These two protein chains interact to form a complex.

Sequence of chain A:
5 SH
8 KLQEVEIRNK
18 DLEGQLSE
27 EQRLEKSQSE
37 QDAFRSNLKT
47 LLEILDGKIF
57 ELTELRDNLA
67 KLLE

Sequence of chain B:
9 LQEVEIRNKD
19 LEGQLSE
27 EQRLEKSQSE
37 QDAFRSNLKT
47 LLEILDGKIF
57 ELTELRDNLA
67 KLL

Residue-level contacts at the interface:
Residue R62 in chain A interacts with residue I55 in chain B (closest heavy-atom distance 3.7 Å).
Residue L44 in chain A interacts with residue L69 in chain B (closest heavy-atom distance 3.6 Å).
Residue L58 in chain A contacts residue I55 in chain B (closest heavy-atom distance 3.6 Å).
Residue I55 in chain A contacts residue I55 in chain B (closest heavy-atom distance 4.2 Å).
Residue L69 in chain A interacts with residue R41 in chain B (closest heavy-atom distance 2.6 Å).
Residue L65 in chain A interacts with residue L47 in chain B (closest heavy-atom distance 4.8 Å).
Residue L48 in chain A is in contact with residue L65 in chain B (closest heavy-atom distance 3.9 Å).
Residue I55 in chain A contacts residue T59 in chain B (closest heavy-atom distance 3.4 Å).
Residue L69 in chain A contacts residue L48 in chain B (closest heavy-atom distance 3.7 Å).
Residue T59 in chain A contacts residue I55 in chain B (closest heavy-atom distance 3.5 Å).
Residue D52 in chain A contacts residue R62 in chain B (closest heavy-atom distance 2.8 Å).
Residue E70 in chain A is in contact with residue L48 in chain B (closest heavy-atom distance 4.8 Å).
Residue L51 in chain A is in contact with residue L61 in chain B (closest heavy-atom distance 3.6 Å).
Residue E70 in chain A contacts residue R41 in chain B (closest heavy-atom distance 4.8 Å).
Residue L58 in chain A contacts residue L58 in chain B (closest heavy-atom distance 3.7 Å).
Residue I55 in chain A is in contact with residue L58 in chain B (closest heavy-atom distance 3.5 Å).
Residue L69 in chain A interacts with residue K45 in chain B (closest heavy-atom distance 3.7 Å).
Residue L44 in chain A interacts with residue L65 in chain B (closest heavy-atom distance 3.7 Å).
Residue L51 in chain A contacts residue L65 in chain B (closest heavy-atom distance 4.8 Å).
Residue L61 in chain A is in contact with residue L51 in chain B (closest heavy-atom distance 4.9 Å).
Residue L65 in chain A contacts residue L44 in chain B (closest heavy-atom distance 3.8 Å).
Residue L58 in chain A is in contact with residue L51 in chain B (closest heavy-atom distance 4.8 Å).
Residue L68 in chain A interacts with residue R41 in chain B (closest heavy-atom distance 4.5 Å).
Residue R62 in chain A contacts residue L51 in chain B (closest heavy-atom distance 3.9 Å).
Residue R62 in chain A contacts residue L48 in chain B (closest heavy-atom distance 3.3 Å).
Residue R41 in chain A is in contact with residue L69 in chain B (closest heavy-atom distance 2.3 Å).
Residue R41 in chain A is in contact with residue L68 in chain B (closest heavy-atom distance 4.6 Å).
Residue L65 in chain A is in contact with residue L51 in chain B (closest heavy-atom distance 4.5 Å).
Residue L47 in chain A contacts residue L65 in chain B (closest heavy-atom distance 5.0 Å).
Residue L65 in chain A contacts residue L48 in chain B (closest heavy-atom distance 3.8 Å).
Residue L48 in chain A contacts residue R62 in chain B (closest heavy-atom distance 3.6 Å).
Residue K45 in chain A interacts with residue L69 in chain B (closest heavy-atom distance 3.8 Å).
Residue L51 in chain A is in contact with residue R62 in chain B (closest heavy-atom distance 3.9 Å).
Residue L48 in chain A is in contact with residue A66 in chain B (closest heavy-atom distance 4.0 Å).
Residue L48 in chain A interacts with residue L69 in chain B (closest heavy-atom distance 3.9 Å).
Residue L69 in chain A contacts residue L44 in chain B (closest heavy-atom distance 3.7 Å).
Residue I55 in chain A is in contact with residue R62 in chain B (closest heavy-atom distance 3.8 Å).
Residue A66 in chain A contacts residue L48 in chain B (closest heavy-atom distance 3.8 Å).
Residue L51 in chain A contacts residue L58 in chain B (closest heavy-atom distance 4.6 Å).
Residue R62 in chain A contacts residue D52 in chain B (closest heavy-atom distance 1.9 Å).